Sequence of chain B:
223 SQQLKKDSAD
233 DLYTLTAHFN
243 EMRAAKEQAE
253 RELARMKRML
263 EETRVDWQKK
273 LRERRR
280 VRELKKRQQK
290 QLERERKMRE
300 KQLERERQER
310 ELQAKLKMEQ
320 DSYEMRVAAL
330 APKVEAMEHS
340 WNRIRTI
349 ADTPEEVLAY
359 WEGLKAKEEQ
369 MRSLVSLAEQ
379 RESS

The following describes two proteins that form a bound complex.

Sequence of chain A:
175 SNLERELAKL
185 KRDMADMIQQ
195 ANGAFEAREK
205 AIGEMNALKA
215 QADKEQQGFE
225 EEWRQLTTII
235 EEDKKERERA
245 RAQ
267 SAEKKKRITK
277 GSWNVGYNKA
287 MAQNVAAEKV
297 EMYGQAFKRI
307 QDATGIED

Residue-level contacts at the interface:
Residue L255 in chain B interacts with residue E208 in chain A (closest heavy-atom distance 3.2 Å).
Residue L237 in chain B contacts residue M188 in chain A (closest heavy-atom distance 3.7 Å).
Residue K259 in chain B is in contact with residue L212 in chain A (closest heavy-atom distance 4.2 Å).
Residue K259 in chain B contacts residue E208 in chain A (closest heavy-atom distance 4.3 Å).
Residue R266 in chain B interacts with residue Q220 in chain A (closest heavy-atom distance 3.1 Å).
Residue Q287 in chain B is in contact with residue R241 in chain A (closest heavy-atom distance 4.0 Å).
Residue L234 in chain B is in contact with residue M188 in chain A (closest heavy-atom distance 3.5 Å).
Residue F241 in chain B is in contact with residue M191 in chain A (closest heavy-atom distance 3.6 Å).
Residue L255 in chain B interacts with residue M209 in chain A (closest heavy-atom distance 3.5 Å).
Residue M244 in chain B interacts with residue F199 in chain A (closest heavy-atom distance 3.3 Å).
Residue Q270 in chain B is in contact with residue F223 in chain A (closest heavy-atom distance 4.2 Å).
Residue R277 in chain B is in contact with residue L230 in chain A (closest heavy-atom distance 3.8 Å).
Residue S230 in chain B interacts with residue L181 in chain A (closest heavy-atom distance 3.6 Å).
Residue Q290 in chain B is in contact with residue R241 in chain A (closest heavy-atom distance 3.3 Å).
Residue A251 in chain B is in contact with residue M209 in chain A (closest heavy-atom distance 3.6 Å).
Residue L226 in chain B contacts residue L181 in chain A (closest heavy-atom distance 3.7 Å).
Residue A328 in chain B contacts residue K271 in chain A (closest heavy-atom distance 3.5 Å).
Residue D233 in chain B interacts with residue M188 in chain A (closest heavy-atom distance 3.7 Å).
Residue E282 in chain B interacts with residue K238 in chain A (closest heavy-atom distance 4.0 Å).
Residue K227 in chain B is in contact with residue L177 in chain A (closest heavy-atom distance 3.8 Å).
Residue A335 in chain B interacts with residue I274 in chain A (closest heavy-atom distance 3.7 Å).
Residue L283 in chain B interacts with residue D237 in chain A (closest heavy-atom distance 3.2 Å).
Residue R286 in chain B is in contact with residue R241 in chain A (closest heavy-atom distance 2.6 Å).
Residue K248 in chain B is in contact with residue A198 in chain A (closest heavy-atom distance 4.4 Å).
Residue K227 in chain B contacts residue L181 in chain A (closest heavy-atom distance 3.6 Å).
Residue V280 in chain B is in contact with residue L230 in chain A (closest heavy-atom distance 4.3 Å).
Residue L273 in chain B is in contact with residue L230 in chain A (closest heavy-atom distance 4.3 Å).
Residue R266 in chain B contacts residue F223 in chain A (closest heavy-atom distance 3.0 Å).
Residue M258 in chain B interacts with residue L212 in chain A (closest heavy-atom distance 4.4 Å).
Residue E254 in chain B contacts residue M209 in chain A (closest heavy-atom distance 3.5 Å).
Residue L375 in chain B contacts residue D308 in chain A (closest heavy-atom distance 4.1 Å).
Residue R379 in chain B contacts residue I312 in chain A (closest heavy-atom distance 4.3 Å).
Residue Q224 in chain B is in contact with residue L177 in chain A (closest heavy-atom distance 3.6 Å).
Residue L273 in chain B interacts with residue E226 in chain A (closest heavy-atom distance 3.1 Å).
Residue Q368 in chain B interacts with residue Q301 in chain A (closest heavy-atom distance 3.9 Å).
Residue M244 in chain B contacts residue A198 in chain A (closest heavy-atom distance 3.5 Å).
Residue S223 in chain B interacts with residue L177 in chain A (closest heavy-atom distance 3.3 Å).
Residue L255 in chain B is in contact with residue L212 in chain A (closest heavy-atom distance 4.3 Å).
Residue R266 in chain B contacts residue E219 in chain A (closest heavy-atom distance 2.9 Å).
Residue R276 in chain B is in contact with residue L230 in chain A (closest heavy-atom distance 4.3 Å).
Residue K332 in chain B is in contact with residue K271 in chain A (closest heavy-atom distance 3.5 Å).
Residue P331 in chain B is in contact with residue K271 in chain A (closest heavy-atom distance 3.8 Å).
Residue S230 in chain B interacts with residue L184 in chain A (closest heavy-atom distance 3.1 Å).
Residue T351 in chain B interacts with residue N280 in chain A (closest heavy-atom distance 4.1 Å).
Residue F241 in chain B is in contact with residue Q194 in chain A (closest heavy-atom distance 3.6 Å).
Residue W269 in chain B interacts with residue W227 in chain A (closest heavy-atom distance 3.8 Å).
Residue L237 in chain B is in contact with residue M191 in chain A (closest heavy-atom distance 3.5 Å).
Residue L262 in chain B interacts with residue L212 in chain A (closest heavy-atom distance 3.7 Å).
Residue L262 in chain B contacts residue A216 in chain A (closest heavy-atom distance 3.6 Å).
Residue R276 in chain B contacts residue I234 in chain A (closest heavy-atom distance 3.4 Å).
Residue R276 in chain B is in contact with residue T231 in chain A (closest heavy-atom distance 4.2 Å).
Residue L273 in chain B interacts with residue W227 in chain A (closest heavy-atom distance 3.6 Å).
Residue L234 in chain B contacts residue L184 in chain A (closest heavy-atom distance 4.2 Å).
Residue R277 in chain B is in contact with residue E226 in chain A (closest heavy-atom distance 4.1 Å).
Residue R286 in chain B interacts with residue D237 in chain A (closest heavy-atom distance 4.3 Å).
Residue H240 in chain B contacts residue F199 in chain A (closest heavy-atom distance 4.0 Å).
Residue F241 in chain B interacts with residue A195 in chain A (closest heavy-atom distance 3.2 Å).
Residue K248 in chain B contacts residue R202 in chain A (closest heavy-atom distance 4.1 Å).
Residue R276 in chain B contacts residue W227 in chain A (closest heavy-atom distance 3.2 Å).
Residue A231 in chain B is in contact with residue L184 in chain A (closest heavy-atom distance 4.1 Å).